Sequence of the first protein:
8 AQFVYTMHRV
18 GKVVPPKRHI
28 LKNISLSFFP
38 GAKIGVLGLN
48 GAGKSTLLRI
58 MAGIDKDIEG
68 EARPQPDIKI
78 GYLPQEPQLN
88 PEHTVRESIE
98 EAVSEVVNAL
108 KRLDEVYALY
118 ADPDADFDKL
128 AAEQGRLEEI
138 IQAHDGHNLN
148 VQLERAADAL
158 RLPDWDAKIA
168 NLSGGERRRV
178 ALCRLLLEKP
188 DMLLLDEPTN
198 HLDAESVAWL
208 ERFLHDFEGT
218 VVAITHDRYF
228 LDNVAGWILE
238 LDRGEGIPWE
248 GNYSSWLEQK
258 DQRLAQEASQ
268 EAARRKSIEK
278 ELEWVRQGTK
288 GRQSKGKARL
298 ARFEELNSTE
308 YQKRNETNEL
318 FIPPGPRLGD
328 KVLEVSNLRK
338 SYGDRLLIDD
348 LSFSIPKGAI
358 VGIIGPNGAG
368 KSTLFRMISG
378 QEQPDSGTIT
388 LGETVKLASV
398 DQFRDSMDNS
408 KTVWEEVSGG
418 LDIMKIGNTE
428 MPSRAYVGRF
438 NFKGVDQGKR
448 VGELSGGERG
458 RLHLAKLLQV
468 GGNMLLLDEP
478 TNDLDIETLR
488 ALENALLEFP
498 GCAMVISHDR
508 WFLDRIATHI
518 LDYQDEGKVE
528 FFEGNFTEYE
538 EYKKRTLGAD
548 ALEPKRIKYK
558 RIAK

Contacts between the two chains:
Residue G417 in the first protein interacts with residue Y82 in the second protein (closest heavy-atom distance 4.5 Å).
Residue L418 in the first protein contacts residue D45 in the second protein (closest heavy-atom distance 3.4 Å).
Residue K422 in the first protein is in contact with residue A44 in the second protein (closest heavy-atom distance 4.2 Å).
Residue D419 in the first protein interacts with residue I43 in the second protein (closest heavy-atom distance 5.0 Å).
Residue I420 in the first protein is in contact with residue A44 in the second protein (closest heavy-atom distance 2.6 Å).
Residue L418 in the first protein is in contact with residue Y82 in the second protein (closest heavy-atom distance 4.9 Å).
Residue L418 in the first protein contacts residue A44 in the second protein (closest heavy-atom distance 3.9 Å).
Residue D419 in the first protein contacts residue Y82 in the second protein (closest heavy-atom distance 3.0 Å).
Residue L418 in the first protein contacts residue K46 in the second protein (closest heavy-atom distance 2.6 Å).
Residue G416 in the first protein interacts with residue K46 in the second protein (closest heavy-atom distance 3.9 Å).
Residue D419 in the first protein contacts residue R79 in the second protein (closest heavy-atom distance 4.0 Å).
Residue L418 in the first protein interacts with residue A42 in the second protein (closest heavy-atom distance 4.7 Å).
Residue G417 in the first protein interacts with residue K46 in the second protein (closest heavy-atom distance 3.0 Å).
Residue I420 in the first protein contacts residue D45 in the second protein (closest heavy-atom distance 4.3 Å).
Residue I420 in the first protein is in contact with residue I43 in the second protein (closest heavy-atom distance 3.2 Å).
Residue M421 in the first protein interacts with residue A44 in the second protein (closest heavy-atom distance 4.1 Å).

Sequence of the second protein:
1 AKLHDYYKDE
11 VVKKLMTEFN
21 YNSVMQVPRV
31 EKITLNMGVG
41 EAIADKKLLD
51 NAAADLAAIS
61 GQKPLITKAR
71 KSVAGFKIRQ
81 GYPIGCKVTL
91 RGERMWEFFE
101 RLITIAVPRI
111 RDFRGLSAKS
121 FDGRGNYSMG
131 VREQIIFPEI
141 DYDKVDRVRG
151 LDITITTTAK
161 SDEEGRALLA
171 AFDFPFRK

These two protein chains interact to form a complex.